Interface contacts:
Residue N175 in protein 1 interacts with residue T232 in protein 2 (closest heavy-atom distance 3.4 Å).
Residue M190 in protein 1 is in contact with residue A233 in protein 2 (closest heavy-atom distance 3.6 Å).
Residue A225 in protein 1 interacts with residue I239 in protein 2 (closest heavy-atom distance 3.6 Å).
Residue D192 in protein 1 contacts residue Q236 in protein 2 (closest heavy-atom distance 2.7 Å).
Residue I177 in protein 1 is in contact with residue T232 in protein 2 (closest heavy-atom distance 3.6 Å).
Residue I171 in protein 1 is in contact with residue L113 in protein 2 (closest heavy-atom distance 3.7 Å).
Residue T229 in protein 1 contacts residue R121 in protein 2 (closest heavy-atom distance 3.1 Å).
Residue Y172 in protein 1 interacts with residue S116 in protein 2 (closest heavy-atom distance 3.7 Å).
Residue N175 in protein 1 interacts with residue S228 in protein 2 (closest heavy-atom distance 3.0 Å).
Residue A225 in protein 1 contacts residue M242 in protein 2 (closest heavy-atom distance 3.6 Å).
Residue C235 in protein 1 is in contact with residue S116 in protein 2 (closest heavy-atom distance 3.6 Å).
Residue A225 in protein 1 is in contact with residue Q243 in protein 2 (closest heavy-atom distance 3.5 Å).
Residue K237 in protein 1 is in contact with residue I239 in protein 2 (closest heavy-atom distance 3.6 Å).
Residue C189 in protein 1 is in contact with residue A75 in protein 2 (closest heavy-atom distance 3.6 Å).
Residue E228 in protein 1 contacts residue R121 in protein 2 (closest heavy-atom distance 2.5 Å).
Residue A230 in protein 1 contacts residue R121 in protein 2 (closest heavy-atom distance 3.3 Å).
Residue M188 in protein 1 is in contact with residue Y72 in protein 2 (closest heavy-atom distance 3.5 Å).
Residue I177 in protein 1 interacts with residue H229 in protein 2 (closest heavy-atom distance 3.8 Å).
Residue M190 in protein 1 interacts with residue Q236 in protein 2 (closest heavy-atom distance 2.8 Å).
Residue R213 in protein 1 contacts residue S246 in protein 2 (closest heavy-atom distance 3.2 Å).
Residue C189 in protein 1 is in contact with residue N76 in protein 2 (closest heavy-atom distance 3.4 Å).
Residue I177 in protein 1 contacts residue S228 in protein 2 (closest heavy-atom distance 3.8 Å).
Residue N175 in protein 1 interacts with residue C231 in protein 2 (closest heavy-atom distance 3.8 Å).
Residue L239 in protein 1 contacts residue V235 in protein 2 (closest heavy-atom distance 3.4 Å).
Residue R213 in protein 1 interacts with residue E245 in protein 2 (closest heavy-atom distance 3.5 Å).
Residue D223 in protein 1 contacts residue K240 in protein 2 (closest heavy-atom distance 2.8 Å).
Residue M190 in protein 1 is in contact with residue S234 in protein 2 (closest heavy-atom distance 3.8 Å).
Residue A238 in protein 1 contacts residue I239 in protein 2 (closest heavy-atom distance 3.8 Å).
Residue K237 in protein 1 interacts with residue D238 in protein 2 (closest heavy-atom distance 3.1 Å).
Residue D223 in protein 1 is in contact with residue Q243 in protein 2 (closest heavy-atom distance 2.9 Å).
Residue C189 in protein 1 is in contact with residue Y57 in protein 2 (closest heavy-atom distance 3.6 Å).
Residue G224 in protein 1 is in contact with residue Q243 in protein 2 (closest heavy-atom distance 2.9 Å).
Residue D223 in protein 1 interacts with residue Q236 in protein 2 (closest heavy-atom distance 3.0 Å).
Residue N187 in protein 1 interacts with residue A75 in protein 2 (closest heavy-atom distance 3.6 Å).
Residue N175 in protein 1 interacts with residue L230 in protein 2 (closest heavy-atom distance 3.2 Å).
Residue N175 in protein 1 interacts with residue A233 in protein 2 (closest heavy-atom distance 2.8 Å).
Residue E228 in protein 1 contacts residue M118 in protein 2 (closest heavy-atom distance 3.6 Å).
Residue Y172 in protein 1 interacts with residue L113 in protein 2 (closest heavy-atom distance 3.8 Å).
Residue K237 in protein 1 interacts with residue S234 in protein 2 (closest heavy-atom distance 3.1 Å).
Residue M188 in protein 1 is in contact with residue S68 in protein 2 (closest heavy-atom distance 3.7 Å).
Residue C189 in protein 1 contacts residue S79 in protein 2 (closest heavy-atom distance 3.7 Å).
Residue D192 in protein 1 is in contact with residue K62 in protein 2 (closest heavy-atom distance 3.0 Å).
Residue S227 in protein 1 contacts residue E245 in protein 2 (closest heavy-atom distance 2.8 Å).
Residue S227 in protein 1 interacts with residue M118 in protein 2 (closest heavy-atom distance 3.0 Å).
Residue C189 in protein 1 interacts with residue N237 in protein 2 (closest heavy-atom distance 3.0 Å).
Residue S227 in protein 1 is in contact with residue M242 in protein 2 (closest heavy-atom distance 3.6 Å).
Residue C189 in protein 1 contacts residue V235 in protein 2 (closest heavy-atom distance 3.3 Å).
Residue Y173 in protein 1 interacts with residue L113 in protein 2 (closest heavy-atom distance 3.2 Å).
Residue M190 in protein 1 interacts with residue V235 in protein 2 (closest heavy-atom distance 3.2 Å).
Residue P170 in protein 1 interacts with residue L113 in protein 2 (closest heavy-atom distance 3.4 Å).
Residue S227 in protein 1 contacts residue S116 in protein 2 (closest heavy-atom distance 3.5 Å).
Residue Y197 in protein 1 interacts with residue V235 in protein 2 (closest heavy-atom distance 3.6 Å).
Residue D223 in protein 1 interacts with residue I239 in protein 2 (closest heavy-atom distance 3.7 Å).
Residue A230 in protein 1 contacts residue M112 in protein 2 (closest heavy-atom distance 3.5 Å).
Residue R157 in protein 1 contacts residue H229 in protein 2 (closest heavy-atom distance 3.6 Å).
Residue M188 in protein 1 contacts residue Y57 in protein 2 (closest heavy-atom distance 2.8 Å).
Residue Y173 in protein 1 interacts with residue S114 in protein 2 (closest heavy-atom distance 3.2 Å).
Residue E228 in protein 1 is in contact with residue S116 in protein 2 (closest heavy-atom distance 3.5 Å).
Residue C189 in protein 1 contacts residue Q236 in protein 2 (closest heavy-atom distance 3.2 Å).
Residue M188 in protein 1 interacts with residue Q236 in protein 2 (closest heavy-atom distance 3.1 Å).

This data describes a binding interaction between two proteins.

Sequence of protein 1:
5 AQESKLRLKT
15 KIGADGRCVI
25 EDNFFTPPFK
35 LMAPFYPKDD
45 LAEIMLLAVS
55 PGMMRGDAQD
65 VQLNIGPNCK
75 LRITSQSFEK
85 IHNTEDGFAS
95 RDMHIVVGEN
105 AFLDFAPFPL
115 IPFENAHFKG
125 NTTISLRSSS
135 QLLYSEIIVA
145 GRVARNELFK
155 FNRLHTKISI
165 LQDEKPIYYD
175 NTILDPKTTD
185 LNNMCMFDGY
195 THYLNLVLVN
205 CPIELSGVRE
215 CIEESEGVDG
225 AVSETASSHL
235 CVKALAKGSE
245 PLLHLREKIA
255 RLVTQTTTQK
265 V

Sequence of protein 2:
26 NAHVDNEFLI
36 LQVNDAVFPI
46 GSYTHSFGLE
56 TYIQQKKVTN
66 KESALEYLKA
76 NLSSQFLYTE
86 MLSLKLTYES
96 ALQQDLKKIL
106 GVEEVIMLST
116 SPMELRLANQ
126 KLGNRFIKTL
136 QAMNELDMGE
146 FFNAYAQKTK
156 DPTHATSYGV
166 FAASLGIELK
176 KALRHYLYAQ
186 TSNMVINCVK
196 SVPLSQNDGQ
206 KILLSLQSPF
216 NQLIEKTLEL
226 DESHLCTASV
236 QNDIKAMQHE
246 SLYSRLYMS